Sequence of protein 2:
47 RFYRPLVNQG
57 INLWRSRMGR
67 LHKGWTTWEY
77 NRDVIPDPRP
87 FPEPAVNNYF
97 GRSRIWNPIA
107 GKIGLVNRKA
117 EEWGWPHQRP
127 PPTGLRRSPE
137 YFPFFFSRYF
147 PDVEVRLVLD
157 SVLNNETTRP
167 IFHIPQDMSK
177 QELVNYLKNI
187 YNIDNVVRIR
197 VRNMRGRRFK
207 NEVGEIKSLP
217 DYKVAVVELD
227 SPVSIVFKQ

Sequence of protein 1:
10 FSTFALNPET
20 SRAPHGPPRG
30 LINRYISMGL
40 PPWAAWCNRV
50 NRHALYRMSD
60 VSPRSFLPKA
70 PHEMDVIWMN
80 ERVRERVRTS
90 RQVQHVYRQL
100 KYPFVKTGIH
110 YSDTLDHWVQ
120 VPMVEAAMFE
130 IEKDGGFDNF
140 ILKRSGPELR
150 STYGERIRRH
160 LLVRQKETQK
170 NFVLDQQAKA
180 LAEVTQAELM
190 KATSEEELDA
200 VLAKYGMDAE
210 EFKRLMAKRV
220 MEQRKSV

The following describes two proteins that form a bound complex.

Residue-level contacts at the interface:
Residue R48 in protein 1 interacts with residue R61 in protein 2 (closest heavy-atom distance 4.8 Å).